Sequence of the second protein:
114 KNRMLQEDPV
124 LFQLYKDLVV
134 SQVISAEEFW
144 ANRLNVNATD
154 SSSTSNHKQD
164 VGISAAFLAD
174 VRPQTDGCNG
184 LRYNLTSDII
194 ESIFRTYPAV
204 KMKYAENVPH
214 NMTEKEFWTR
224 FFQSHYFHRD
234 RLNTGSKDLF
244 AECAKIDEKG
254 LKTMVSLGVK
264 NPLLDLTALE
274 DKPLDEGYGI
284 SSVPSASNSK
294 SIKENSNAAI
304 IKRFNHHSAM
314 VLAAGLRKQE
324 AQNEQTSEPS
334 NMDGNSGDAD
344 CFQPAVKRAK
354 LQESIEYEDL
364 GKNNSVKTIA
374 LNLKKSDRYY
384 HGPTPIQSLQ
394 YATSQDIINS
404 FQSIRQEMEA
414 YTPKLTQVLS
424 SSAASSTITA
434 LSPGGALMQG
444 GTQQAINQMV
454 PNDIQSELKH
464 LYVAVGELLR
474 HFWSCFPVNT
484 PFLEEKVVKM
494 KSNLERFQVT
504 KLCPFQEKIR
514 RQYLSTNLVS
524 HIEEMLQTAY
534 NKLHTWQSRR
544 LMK

Residue-level contacts at the interface:
Residue E410 in the second protein interacts with residue N108 in the first protein (closest heavy-atom distance 2.6 Å).
Residue L376 in the second protein is in contact with residue D199 in the first protein (closest heavy-atom distance 3.4 Å).
Residue P416 in the second protein contacts residue D39 in the first protein (closest heavy-atom distance 3.6 Å).
Residue D380 in the second protein contacts residue E168 in the first protein (closest heavy-atom distance 3.2 Å).
Residue I358 in the second protein is in contact with residue E286 in the first protein (closest heavy-atom distance 3.3 Å).
Residue L376 in the second protein interacts with residue E168 in the first protein (closest heavy-atom distance 3.0 Å).
Residue D399 in the second protein contacts residue L27 in the first protein (closest heavy-atom distance 3.5 Å).
Residue S425 in the second protein contacts residue Y226 in the first protein (closest heavy-atom distance 3.5 Å).
Residue K370 in the second protein is in contact with residue Y174 in the first protein (closest heavy-atom distance 3.2 Å).
Residue R408 in the second protein contacts residue V112 in the first protein (closest heavy-atom distance 3.3 Å).
Residue I358 in the second protein contacts residue T283 in the first protein (closest heavy-atom distance 3.3 Å).
Residue D399 in the second protein is in contact with residue G23 in the first protein (closest heavy-atom distance 3.1 Å).
Residue L422 in the second protein is in contact with residue P221 in the first protein (closest heavy-atom distance 3.5 Å).
Residue Q355 in the second protein is in contact with residue C271 in the first protein (closest heavy-atom distance 3.1 Å).
Residue E359 in the second protein contacts residue S273 in the first protein (closest heavy-atom distance 3.3 Å).
Residue T430 in the second protein contacts residue Y226 in the first protein (closest heavy-atom distance 3.2 Å).
Residue E359 in the second protein is in contact with residue L272 in the first protein (closest heavy-atom distance 2.9 Å).
Residue S397 in the second protein contacts residue S122 in the first protein (closest heavy-atom distance 3.4 Å).
Residue K417 in the second protein is in contact with residue V43 in the first protein (closest heavy-atom distance 3.0 Å).
Residue A427 in the second protein is in contact with residue Q225 in the first protein (closest heavy-atom distance 3.4 Å).
Residue A413 in the second protein interacts with residue D39 in the first protein (closest heavy-atom distance 2.9 Å).
Residue L354 in the second protein interacts with residue T287 in the first protein (closest heavy-atom distance 3.4 Å).
Residue S368 in the second protein interacts with residue F256 in the first protein (closest heavy-atom distance 3.5 Å).
Residue E359 in the second protein contacts residue T284 in the first protein (closest heavy-atom distance 3.1 Å).
Residue N375 in the second protein contacts residue R259 in the first protein (closest heavy-atom distance 3.1 Å).
Residue Q355 in the second protein contacts residue S269 in the first protein (closest heavy-atom distance 3.4 Å).
Residue I372 in the second protein is in contact with residue G201 in the first protein (closest heavy-atom distance 3.4 Å).
Residue V369 in the second protein is in contact with residue F256 in the first protein (closest heavy-atom distance 3.4 Å).
Residue R408 in the second protein contacts residue K116 in the first protein (closest heavy-atom distance 3.5 Å).
Residue F404 in the second protein contacts residue K116 in the first protein (closest heavy-atom distance 3.1 Å).
Residue K370 in the second protein interacts with residue F256 in the first protein (closest heavy-atom distance 3.3 Å).
Residue K417 in the second protein interacts with residue L224 in the first protein (closest heavy-atom distance 3.5 Å).
Residue E410 in the second protein contacts residue D39 in the first protein (closest heavy-atom distance 2.8 Å).
Residue I358 in the second protein contacts residue T284 in the first protein (closest heavy-atom distance 3.4 Å).
Residue F404 in the second protein contacts residue M119 in the first protein (closest heavy-atom distance 3.2 Å).
Residue Y360 in the second protein contacts residue Q173 in the first protein (closest heavy-atom distance 2.9 Å).
Residue I407 in the second protein is in contact with residue S35 in the first protein (closest heavy-atom distance 3.2 Å).
Residue T371 in the second protein contacts residue R252 in the first protein (closest heavy-atom distance 3.5 Å).
Residue S406 in the second protein contacts residue S35 in the first protein (closest heavy-atom distance 3.2 Å).
Residue S429 in the second protein is in contact with residue Y226 in the first protein (closest heavy-atom distance 3.3 Å).
Residue E359 in the second protein contacts residue C271 in the first protein (closest heavy-atom distance 3.2 Å).
Residue T396 in the second protein interacts with residue P19 in the first protein (closest heavy-atom distance 3.3 Å).
Residue Q355 in the second protein contacts residue C285 in the first protein (closest heavy-atom distance 2.8 Å).
Residue L422 in the second protein contacts residue S222 in the first protein (closest heavy-atom distance 3.4 Å).
Residue I400 in the second protein interacts with residue M119 in the first protein (closest heavy-atom distance 3.3 Å).
Residue S477 in the second protein contacts residue K300 in the first protein (closest heavy-atom distance 3.4 Å).
Residue L374 in the second protein contacts residue R259 in the first protein (closest heavy-atom distance 3.6 Å).
Residue L376 in the second protein is in contact with residue S198 in the first protein (closest heavy-atom distance 3.3 Å).
Residue V369 in the second protein is in contact with residue C255 in the first protein (closest heavy-atom distance 3.3 Å).
Residue Q355 in the second protein contacts residue T284 in the first protein (closest heavy-atom distance 2.4 Å).
Residue A426 in the second protein interacts with residue Y226 in the first protein (closest heavy-atom distance 2.9 Å).
Residue W476 in the second protein contacts residue K300 in the first protein (closest heavy-atom distance 3.3 Å).
Residue K377 in the second protein contacts residue E168 in the first protein (closest heavy-atom distance 3.0 Å).
Residue V369 in the second protein interacts with residue R259 in the first protein (closest heavy-atom distance 3.2 Å).
Residue D362 in the second protein interacts with residue T283 in the first protein (closest heavy-atom distance 3.3 Å).
Residue A426 in the second protein interacts with residue Q225 in the first protein (closest heavy-atom distance 3.3 Å).
Residue L354 in the second protein contacts residue E286 in the first protein (closest heavy-atom distance 3.3 Å).
Residue S368 in the second protein contacts residue Y174 in the first protein (closest heavy-atom distance 3.1 Å).
Residue D362 in the second protein contacts residue F275 in the first protein (closest heavy-atom distance 3.1 Å).
Residue S423 in the second protein contacts residue Q225 in the first protein (closest heavy-atom distance 2.8 Å).

This data describes a binding interaction between two proteins.

Sequence of the first protein:
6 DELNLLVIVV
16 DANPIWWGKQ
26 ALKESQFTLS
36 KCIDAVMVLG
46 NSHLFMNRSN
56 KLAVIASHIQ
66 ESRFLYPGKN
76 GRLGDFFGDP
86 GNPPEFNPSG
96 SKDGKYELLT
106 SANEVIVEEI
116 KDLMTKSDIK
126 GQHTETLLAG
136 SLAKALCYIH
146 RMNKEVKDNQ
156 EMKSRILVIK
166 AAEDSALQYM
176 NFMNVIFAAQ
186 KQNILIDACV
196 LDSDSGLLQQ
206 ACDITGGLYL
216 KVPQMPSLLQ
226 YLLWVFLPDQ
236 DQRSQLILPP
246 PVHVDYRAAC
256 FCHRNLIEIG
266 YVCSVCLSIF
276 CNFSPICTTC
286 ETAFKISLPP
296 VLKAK